Sequence of protein 2:
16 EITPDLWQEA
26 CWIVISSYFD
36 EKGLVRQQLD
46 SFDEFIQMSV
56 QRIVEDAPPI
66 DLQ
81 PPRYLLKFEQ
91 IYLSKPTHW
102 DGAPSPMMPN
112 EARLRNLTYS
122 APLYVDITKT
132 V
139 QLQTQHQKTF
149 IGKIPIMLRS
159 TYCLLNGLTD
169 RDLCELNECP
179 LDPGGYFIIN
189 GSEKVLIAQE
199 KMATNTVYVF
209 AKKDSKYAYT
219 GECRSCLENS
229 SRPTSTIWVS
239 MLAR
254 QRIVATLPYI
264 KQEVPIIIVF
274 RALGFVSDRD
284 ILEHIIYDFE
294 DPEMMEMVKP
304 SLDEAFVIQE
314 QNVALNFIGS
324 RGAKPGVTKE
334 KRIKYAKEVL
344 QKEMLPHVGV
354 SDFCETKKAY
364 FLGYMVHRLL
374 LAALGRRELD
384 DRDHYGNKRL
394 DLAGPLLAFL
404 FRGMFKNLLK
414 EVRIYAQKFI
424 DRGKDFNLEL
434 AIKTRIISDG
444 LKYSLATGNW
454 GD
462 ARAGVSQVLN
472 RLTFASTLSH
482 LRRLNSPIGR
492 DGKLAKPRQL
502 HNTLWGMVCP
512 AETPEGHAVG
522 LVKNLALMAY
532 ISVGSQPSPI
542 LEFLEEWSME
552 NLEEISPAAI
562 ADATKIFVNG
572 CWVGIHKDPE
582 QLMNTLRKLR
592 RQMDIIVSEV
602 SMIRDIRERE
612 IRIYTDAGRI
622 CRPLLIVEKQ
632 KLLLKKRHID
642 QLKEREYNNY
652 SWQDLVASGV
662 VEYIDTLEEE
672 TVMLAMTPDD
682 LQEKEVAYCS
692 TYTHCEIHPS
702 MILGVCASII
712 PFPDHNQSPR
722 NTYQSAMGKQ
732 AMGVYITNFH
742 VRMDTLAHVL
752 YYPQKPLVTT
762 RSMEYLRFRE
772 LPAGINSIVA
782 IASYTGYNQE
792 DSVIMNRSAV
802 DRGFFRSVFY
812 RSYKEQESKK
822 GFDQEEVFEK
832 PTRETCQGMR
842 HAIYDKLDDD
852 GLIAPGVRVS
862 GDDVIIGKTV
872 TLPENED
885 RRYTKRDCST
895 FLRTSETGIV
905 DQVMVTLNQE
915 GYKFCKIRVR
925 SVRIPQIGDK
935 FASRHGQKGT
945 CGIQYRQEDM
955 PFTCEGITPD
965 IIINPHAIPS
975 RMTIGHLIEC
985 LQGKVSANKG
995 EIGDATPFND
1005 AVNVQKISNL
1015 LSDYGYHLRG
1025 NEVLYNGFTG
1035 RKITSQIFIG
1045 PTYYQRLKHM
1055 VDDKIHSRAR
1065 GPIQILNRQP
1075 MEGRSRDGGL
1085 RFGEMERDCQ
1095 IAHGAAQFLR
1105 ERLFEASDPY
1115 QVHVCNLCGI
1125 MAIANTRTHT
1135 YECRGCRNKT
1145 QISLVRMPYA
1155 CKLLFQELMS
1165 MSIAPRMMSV

Sequence of protein 1:
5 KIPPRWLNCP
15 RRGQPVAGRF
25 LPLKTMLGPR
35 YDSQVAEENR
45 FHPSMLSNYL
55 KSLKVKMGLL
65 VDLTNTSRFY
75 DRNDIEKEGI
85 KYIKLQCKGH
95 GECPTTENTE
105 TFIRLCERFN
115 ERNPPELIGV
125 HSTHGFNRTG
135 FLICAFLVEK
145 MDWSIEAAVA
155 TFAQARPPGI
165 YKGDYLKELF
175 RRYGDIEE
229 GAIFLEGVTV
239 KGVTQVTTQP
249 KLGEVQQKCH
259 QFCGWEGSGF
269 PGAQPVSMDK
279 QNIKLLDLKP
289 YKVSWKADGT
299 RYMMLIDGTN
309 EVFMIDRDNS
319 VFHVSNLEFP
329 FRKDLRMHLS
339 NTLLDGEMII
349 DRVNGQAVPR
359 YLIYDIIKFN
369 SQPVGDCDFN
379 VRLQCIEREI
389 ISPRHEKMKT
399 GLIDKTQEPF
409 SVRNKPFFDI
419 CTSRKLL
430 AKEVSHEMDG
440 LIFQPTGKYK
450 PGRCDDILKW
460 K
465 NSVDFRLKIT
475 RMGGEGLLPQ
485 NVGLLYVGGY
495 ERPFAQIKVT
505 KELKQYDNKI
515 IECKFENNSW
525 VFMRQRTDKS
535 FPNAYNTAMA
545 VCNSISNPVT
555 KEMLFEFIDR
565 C

The following describes two proteins that form a bound complex.

Residue-level contacts at the interface:
Residue T1132 in protein 2 contacts residue I87 in protein 1 (closest heavy-atom distance 4.3 Å).
Residue R1131 in protein 2 interacts with residue Y86 in protein 1 (closest heavy-atom distance 4.3 Å).
Residue R885 in protein 2 contacts residue H94 in protein 1 (closest heavy-atom distance 3.3 Å).